Residue-level contacts at the interface:
Residue R97 in protein 1 contacts residue D12 in protein 2 (closest heavy-atom distance 3.0 Å).
Residue R127 in protein 1 contacts residue R34 in protein 2 (closest heavy-atom distance 4.1 Å).
Residue I106 in protein 1 interacts with residue E9 in protein 2 (closest heavy-atom distance 3.1 Å).
Residue T107 in protein 1 interacts with residue E9 in protein 2 (closest heavy-atom distance 3.4 Å).
Residue R92 in protein 1 contacts residue V2 in protein 2 (closest heavy-atom distance 4.0 Å).
Residue R92 in protein 1 is in contact with residue A14 in protein 2 (closest heavy-atom distance 3.5 Å).
Residue K125 in protein 1 interacts with residue R32 in protein 2 (closest heavy-atom distance 4.1 Å).
Residue R127 in protein 1 is in contact with residue R33 in protein 2 (closest heavy-atom distance 3.2 Å).
Residue R126 in protein 1 interacts with residue R32 in protein 2 (closest heavy-atom distance 3.1 Å).
Residue T113 in protein 1 is in contact with residue P1 in protein 2 (closest heavy-atom distance 4.1 Å).
Residue R126 in protein 1 contacts residue R34 in protein 2 (closest heavy-atom distance 4.0 Å).
Residue V128 in protein 1 interacts with residue R33 in protein 2 (closest heavy-atom distance 4.0 Å).
Residue P122 in protein 1 contacts residue R33 in protein 2 (closest heavy-atom distance 3.6 Å).
Residue R121 in protein 1 contacts residue E35 in protein 2 (closest heavy-atom distance 3.7 Å).
Residue K124 in protein 1 is in contact with residue R32 in protein 2 (closest heavy-atom distance 3.2 Å).
Residue R92 in protein 1 is in contact with residue R16 in protein 2 (closest heavy-atom distance 3.1 Å).
Residue R92 in protein 1 contacts residue P1 in protein 2 (closest heavy-atom distance 3.6 Å).
Residue D111 in protein 1 contacts residue V2 in protein 2 (closest heavy-atom distance 3.8 Å).
Residue E93 in protein 1 is in contact with residue A14 in protein 2 (closest heavy-atom distance 3.7 Å).
Residue N118 in protein 1 contacts residue E35 in protein 2 (closest heavy-atom distance 3.1 Å).
Residue I106 in protein 1 interacts with residue F11 in protein 2 (closest heavy-atom distance 3.5 Å).
Residue K124 in protein 1 contacts residue R33 in protein 2 (closest heavy-atom distance 3.4 Å).
Residue D111 in protein 1 interacts with residue I3 in protein 2 (closest heavy-atom distance 3.5 Å).
Residue V128 in protein 1 is in contact with residue E30 in protein 2 (closest heavy-atom distance 3.0 Å).
Residue D111 in protein 1 contacts residue K4 in protein 2 (closest heavy-atom distance 3.5 Å).
Residue I96 in protein 1 contacts residue A14 in protein 2 (closest heavy-atom distance 4.1 Å).
Residue K124 in protein 1 contacts residue R34 in protein 2 (closest heavy-atom distance 4.2 Å).
Residue I109 in protein 1 contacts residue P10 in protein 2 (closest heavy-atom distance 3.9 Å).
Residue T110 in protein 1 contacts residue K4 in protein 2 (closest heavy-atom distance 3.7 Å).
Residue I96 in protein 1 contacts residue V13 in protein 2 (closest heavy-atom distance 3.7 Å).
Residue I96 in protein 1 is in contact with residue F11 in protein 2 (closest heavy-atom distance 3.5 Å).
Residue I109 in protein 1 contacts residue K4 in protein 2 (closest heavy-atom distance 3.7 Å).
Residue I96 in protein 1 is in contact with residue D12 in protein 2 (closest heavy-atom distance 3.5 Å).
Residue P122 in protein 1 contacts residue E35 in protein 2 (closest heavy-atom distance 3.6 Å).
Residue I109 in protein 1 interacts with residue V2 in protein 2 (closest heavy-atom distance 3.9 Å).
Residue E93 in protein 1 contacts residue R17 in protein 2 (closest heavy-atom distance 4.0 Å).
Residue I106 in protein 1 is in contact with residue P10 in protein 2 (closest heavy-atom distance 3.3 Å).
Residue N108 in protein 1 interacts with residue K4 in protein 2 (closest heavy-atom distance 3.6 Å).
Residue G91 in protein 1 interacts with residue R16 in protein 2 (closest heavy-atom distance 3.1 Å).
Residue N108 in protein 1 interacts with residue R6 in protein 2 (closest heavy-atom distance 3.1 Å).
Residue V128 in protein 1 interacts with residue V31 in protein 2 (closest heavy-atom distance 3.5 Å).
Residue P123 in protein 1 interacts with residue R34 in protein 2 (closest heavy-atom distance 3.5 Å).
Residue N108 in protein 1 interacts with residue P10 in protein 2 (closest heavy-atom distance 3.3 Å).
Residue E93 in protein 1 interacts with residue D12 in protein 2 (closest heavy-atom distance 3.6 Å).
Residue I109 in protein 1 interacts with residue R6 in protein 2 (closest heavy-atom distance 2.7 Å).
Residue R126 in protein 1 is in contact with residue R33 in protein 2 (closest heavy-atom distance 4.2 Å).
Residue G87 in protein 1 is in contact with residue P1 in protein 2 (closest heavy-atom distance 3.9 Å).
Residue P123 in protein 1 contacts residue R33 in protein 2 (closest heavy-atom distance 3.1 Å).
Residue I115 in protein 1 interacts with residue K24 in protein 2 (closest heavy-atom distance 4.1 Å).
Residue R105 in protein 1 interacts with residue E9 in protein 2 (closest heavy-atom distance 3.4 Å).
Residue I109 in protein 1 interacts with residue I3 in protein 2 (closest heavy-atom distance 3.9 Å).
Residue N100 in protein 1 interacts with residue D12 in protein 2 (closest heavy-atom distance 3.6 Å).
Residue D111 in protein 1 contacts residue P1 in protein 2 (closest heavy-atom distance 3.0 Å).
Residue E93 in protein 1 is in contact with residue R16 in protein 2 (closest heavy-atom distance 3.4 Å).
Residue P123 in protein 1 is in contact with residue R32 in protein 2 (closest heavy-atom distance 4.0 Å).
Residue P90 in protein 1 contacts residue R16 in protein 2 (closest heavy-atom distance 3.8 Å).
Residue T113 in protein 1 interacts with residue E23 in protein 2 (closest heavy-atom distance 4.0 Å).
Residue P122 in protein 1 is in contact with residue R34 in protein 2 (closest heavy-atom distance 3.7 Å).
Residue N118 in protein 1 is in contact with residue V27 in protein 2 (closest heavy-atom distance 3.7 Å).
Residue I109 in protein 1 is in contact with residue E7 in protein 2 (closest heavy-atom distance 4.0 Å).

The following describes two proteins that form a bound complex.

Sequence of protein 2:
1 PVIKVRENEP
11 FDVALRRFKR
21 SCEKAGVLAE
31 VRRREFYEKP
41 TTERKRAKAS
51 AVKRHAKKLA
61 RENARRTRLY

Sequence of protein 1:
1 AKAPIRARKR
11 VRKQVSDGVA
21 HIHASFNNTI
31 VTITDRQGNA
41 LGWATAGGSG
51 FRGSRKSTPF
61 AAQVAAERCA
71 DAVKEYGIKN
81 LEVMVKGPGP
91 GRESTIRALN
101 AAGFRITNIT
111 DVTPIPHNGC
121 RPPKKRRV